Interface contacts:
Residue L254 in chain B contacts residue F69 in chain A (closest heavy-atom distance 3.8 Å).
Residue T257 in chain B interacts with residue N67 in chain A (closest heavy-atom distance 3.2 Å).
Residue P322 in chain B is in contact with residue V150 in chain A (closest heavy-atom distance 3.9 Å).
Residue R274 in chain B interacts with residue Y40 in chain A (closest heavy-atom distance 3.5 Å).
Residue W278 in chain B interacts with residue G41 in chain A (closest heavy-atom distance 3.0 Å).
Residue P280 in chain B interacts with residue V5 in chain A (closest heavy-atom distance 3.5 Å).
Residue F290 in chain B contacts residue T3 in chain A (closest heavy-atom distance 3.2 Å).
Residue I292 in chain B interacts with residue V4 in chain A (closest heavy-atom distance 3.3 Å).
Residue S317 in chain B interacts with residue A64 in chain A (closest heavy-atom distance 3.7 Å).
Residue P280 in chain B contacts residue V4 in chain A (closest heavy-atom distance 3.9 Å).
Residue S317 in chain B interacts with residue P65 in chain A (closest heavy-atom distance 3.2 Å).
Residue D323 in chain B interacts with residue T151 in chain A (closest heavy-atom distance 2.9 Å).
Residue H281 in chain B contacts residue D7 in chain A (closest heavy-atom distance 3.5 Å).
Residue I262 in chain B contacts residue V4 in chain A (closest heavy-atom distance 3.7 Å).
Residue G279 in chain B is in contact with residue P6 in chain A (closest heavy-atom distance 3.6 Å).
Residue L254 in chain B is in contact with residue N67 in chain A (closest heavy-atom distance 3.6 Å).
Residue L316 in chain B is in contact with residue I159 in chain A (closest heavy-atom distance 3.7 Å).
Residue I320 in chain B interacts with residue N67 in chain A (closest heavy-atom distance 3.5 Å).
Residue H285 in chain B interacts with residue A111 in chain A (closest heavy-atom distance 3.1 Å).
Residue L273 in chain B interacts with residue T13 in chain A (closest heavy-atom distance 3.6 Å).
Residue H281 in chain B contacts residue V4 in chain A (closest heavy-atom distance 3.7 Å).
Residue Q282 in chain B interacts with residue T3 in chain A (closest heavy-atom distance 2.7 Å).
Residue F255 in chain B is in contact with residue F255 in chain A (closest heavy-atom distance 3.9 Å).
Residue F255 in chain B contacts residue N67 in chain A (closest heavy-atom distance 2.9 Å).
Residue I283 in chain B contacts residue H63 in chain A (closest heavy-atom distance 3.6 Å).
Residue I320 in chain B contacts residue F106 in chain A (closest heavy-atom distance 3.7 Å).
Residue L202 in chain B is in contact with residue A154 in chain A (closest heavy-atom distance 3.4 Å).
Residue L273 in chain B is in contact with residue I159 in chain A (closest heavy-atom distance 3.9 Å).
Residue W278 in chain B is in contact with residue Y40 in chain A (closest heavy-atom distance 3.4 Å).
Residue G318 in chain B contacts residue Q157 in chain A (closest heavy-atom distance 3.0 Å).
Residue L277 in chain B contacts residue T13 in chain A (closest heavy-atom distance 3.3 Å).
Residue P319 in chain B interacts with residue W156 in chain A (closest heavy-atom distance 3.9 Å).
Residue D323 in chain B interacts with residue A153 in chain A (closest heavy-atom distance 3.3 Å).
Residue E291 in chain B is in contact with residue V4 in chain A (closest heavy-atom distance 3.6 Å).
Residue F255 in chain B contacts residue F69 in chain A (closest heavy-atom distance 3.4 Å).
Residue H281 in chain B interacts with residue V5 in chain A (closest heavy-atom distance 2.9 Å).
Residue A321 in chain B is in contact with residue A153 in chain A (closest heavy-atom distance 2.9 Å).
Residue L277 in chain B is in contact with residue Y40 in chain A (closest heavy-atom distance 3.8 Å).
Residue A321 in chain B interacts with residue M152 in chain A (closest heavy-atom distance 3.1 Å).
Residue L202 in chain B is in contact with residue D155 in chain A (closest heavy-atom distance 3.0 Å).
Residue P322 in chain B contacts residue F69 in chain A (closest heavy-atom distance 3.9 Å).
Residue H285 in chain B is in contact with residue D112 in chain A (closest heavy-atom distance 3.3 Å).
Residue Q282 in chain B contacts residue V4 in chain A (closest heavy-atom distance 3.5 Å).
Residue E291 in chain B contacts residue V2 in chain A (closest heavy-atom distance 3.1 Å).
Residue E291 in chain B interacts with residue T3 in chain A (closest heavy-atom distance 2.7 Å).
Residue S317 in chain B interacts with residue Q157 in chain A (closest heavy-atom distance 3.2 Å).
Residue D323 in chain B interacts with residue M152 in chain A (closest heavy-atom distance 3.6 Å).
Residue W278 in chain B is in contact with residue G42 in chain A (closest heavy-atom distance 3.5 Å).
Residue I320 in chain B interacts with residue M152 in chain A (closest heavy-atom distance 3.9 Å).
Residue A258 in chain B interacts with residue P65 in chain A (closest heavy-atom distance 3.4 Å).
Residue P280 in chain B is in contact with residue P6 in chain A (closest heavy-atom distance 3.5 Å).
Residue I320 in chain B interacts with residue P65 in chain A (closest heavy-atom distance 3.6 Å).
Residue L202 in chain B is in contact with residue W156 in chain A (closest heavy-atom distance 3.6 Å).
Residue P322 in chain B is in contact with residue A153 in chain A (closest heavy-atom distance 3.6 Å).
Residue E291 in chain B contacts residue A1 in chain A (closest heavy-atom distance 3.1 Å).
Residue L316 in chain B contacts residue Q157 in chain A (closest heavy-atom distance 3.6 Å).
Residue R274 in chain B interacts with residue G41 in chain A (closest heavy-atom distance 2.7 Å).
Residue F69 in chain B is in contact with residue F69 in chain A (closest heavy-atom distance 3.6 Å).
Residue T257 in chain B contacts residue P65 in chain A (closest heavy-atom distance 3.5 Å).
Residue S317 in chain B contacts residue H63 in chain A (closest heavy-atom distance 3.1 Å).

This data describes a binding interaction between two proteins.

Sequence of chain A:
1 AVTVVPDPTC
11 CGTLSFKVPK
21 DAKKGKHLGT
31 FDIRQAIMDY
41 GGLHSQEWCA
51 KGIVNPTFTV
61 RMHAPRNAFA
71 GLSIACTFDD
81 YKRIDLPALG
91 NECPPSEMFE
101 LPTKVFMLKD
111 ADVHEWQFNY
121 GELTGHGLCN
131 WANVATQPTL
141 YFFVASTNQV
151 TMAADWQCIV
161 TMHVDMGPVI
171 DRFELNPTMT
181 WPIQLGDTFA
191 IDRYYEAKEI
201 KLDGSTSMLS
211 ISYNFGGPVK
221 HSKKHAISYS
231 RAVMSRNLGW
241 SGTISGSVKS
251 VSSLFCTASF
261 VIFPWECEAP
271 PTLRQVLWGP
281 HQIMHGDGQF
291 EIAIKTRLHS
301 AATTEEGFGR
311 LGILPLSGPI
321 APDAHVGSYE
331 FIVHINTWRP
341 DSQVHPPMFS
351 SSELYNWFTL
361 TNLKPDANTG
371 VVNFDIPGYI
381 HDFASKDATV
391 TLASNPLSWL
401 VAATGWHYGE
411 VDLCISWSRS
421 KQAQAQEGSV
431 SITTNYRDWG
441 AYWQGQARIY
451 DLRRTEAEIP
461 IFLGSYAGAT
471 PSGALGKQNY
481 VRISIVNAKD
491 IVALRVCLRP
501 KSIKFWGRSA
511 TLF

Sequence of chain B:
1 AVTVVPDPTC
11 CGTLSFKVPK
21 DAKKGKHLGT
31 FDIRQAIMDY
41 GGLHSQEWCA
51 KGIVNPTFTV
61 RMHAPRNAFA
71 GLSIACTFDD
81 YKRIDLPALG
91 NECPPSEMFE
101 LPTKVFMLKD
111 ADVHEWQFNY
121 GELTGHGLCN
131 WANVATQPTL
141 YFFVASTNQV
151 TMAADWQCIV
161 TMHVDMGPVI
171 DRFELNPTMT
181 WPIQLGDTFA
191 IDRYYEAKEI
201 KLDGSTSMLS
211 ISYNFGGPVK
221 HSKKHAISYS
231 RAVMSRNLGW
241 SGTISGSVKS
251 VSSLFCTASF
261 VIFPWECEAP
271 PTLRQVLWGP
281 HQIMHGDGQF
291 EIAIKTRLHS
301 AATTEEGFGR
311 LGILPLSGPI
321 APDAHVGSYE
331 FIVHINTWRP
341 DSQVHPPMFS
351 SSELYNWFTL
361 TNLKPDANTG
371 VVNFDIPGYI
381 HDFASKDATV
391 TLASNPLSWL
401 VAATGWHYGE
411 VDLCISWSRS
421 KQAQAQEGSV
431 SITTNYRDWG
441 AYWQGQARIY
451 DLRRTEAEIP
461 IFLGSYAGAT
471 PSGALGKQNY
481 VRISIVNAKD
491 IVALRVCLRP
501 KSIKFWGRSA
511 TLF